Residue-level contacts at the interface:
Residue N316 in chain A interacts with residue I89 in chain B (closest heavy-atom distance 3.5 Å).
Residue N335 in chain A interacts with residue K28 in chain B (closest heavy-atom distance 4.9 Å).
Residue N335 in chain A is in contact with residue A26 in chain B (closest heavy-atom distance 4.8 Å).
Residue K318 in chain A is in contact with residue D27 in chain B (closest heavy-atom distance 2.9 Å).
Residue K318 in chain A is in contact with residue K28 in chain B (closest heavy-atom distance 3.7 Å).
Residue K318 in chain A is in contact with residue I89 in chain B (closest heavy-atom distance 5.0 Å).
Residue N335 in chain A contacts residue D27 in chain B (closest heavy-atom distance 2.7 Å).
Residue Q333 in chain A is in contact with residue M1 in chain B (closest heavy-atom distance 3.1 Å).
Residue N316 in chain A is in contact with residue N87 in chain B (closest heavy-atom distance 4.8 Å).

These two protein chains interact to form a complex.

Sequence of chain B:
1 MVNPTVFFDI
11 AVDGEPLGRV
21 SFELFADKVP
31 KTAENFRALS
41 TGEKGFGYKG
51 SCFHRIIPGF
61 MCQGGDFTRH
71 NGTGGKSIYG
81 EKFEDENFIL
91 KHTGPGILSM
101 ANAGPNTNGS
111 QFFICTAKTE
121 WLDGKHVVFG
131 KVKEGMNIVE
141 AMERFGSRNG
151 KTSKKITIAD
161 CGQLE

Sequence of chain A:
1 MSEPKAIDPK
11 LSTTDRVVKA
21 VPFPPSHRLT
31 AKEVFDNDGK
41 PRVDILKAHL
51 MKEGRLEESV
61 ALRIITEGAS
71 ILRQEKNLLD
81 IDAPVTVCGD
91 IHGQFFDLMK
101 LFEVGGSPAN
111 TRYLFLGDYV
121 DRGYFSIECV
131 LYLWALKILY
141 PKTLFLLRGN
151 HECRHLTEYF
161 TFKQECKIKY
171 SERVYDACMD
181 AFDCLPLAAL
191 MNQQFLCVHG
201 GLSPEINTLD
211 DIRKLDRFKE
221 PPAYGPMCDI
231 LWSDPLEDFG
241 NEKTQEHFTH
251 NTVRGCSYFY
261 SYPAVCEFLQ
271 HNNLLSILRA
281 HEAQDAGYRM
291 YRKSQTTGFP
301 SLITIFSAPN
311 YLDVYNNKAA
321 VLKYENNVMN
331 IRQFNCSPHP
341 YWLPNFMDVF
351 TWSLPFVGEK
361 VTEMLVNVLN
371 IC